Residue-level contacts at the interface:
Residue Q98 in the second protein contacts residue R202 in the first protein (closest heavy-atom distance 3.8 Å).
Residue Q98 in the second protein contacts residue F203 in the first protein (closest heavy-atom distance 4.3 Å).
Residue Q108 in the second protein is in contact with residue V205 in the first protein (closest heavy-atom distance 3.0 Å).
Residue V101 in the second protein interacts with residue V205 in the first protein (closest heavy-atom distance 3.7 Å).
Residue V104 in the second protein contacts residue V205 in the first protein (closest heavy-atom distance 3.6 Å).
Residue L94 in the second protein contacts residue F203 in the first protein (closest heavy-atom distance 4.3 Å).
Residue V104 in the second protein is in contact with residue L206 in the first protein (closest heavy-atom distance 4.6 Å).
Residue I100 in the second protein is in contact with residue L206 in the first protein (closest heavy-atom distance 4.0 Å).
Residue E97 in the second protein is in contact with residue L206 in the first protein (closest heavy-atom distance 3.9 Å).
Residue V101 in the second protein is in contact with residue F203 in the first protein (closest heavy-atom distance 4.2 Å).
Residue E97 in the second protein is in contact with residue F203 in the first protein (closest heavy-atom distance 4.5 Å).
Residue V101 in the second protein contacts residue R202 in the first protein (closest heavy-atom distance 3.6 Å).
Residue V101 in the second protein interacts with residue L206 in the first protein (closest heavy-atom distance 2.7 Å).

Sequence of the first protein:
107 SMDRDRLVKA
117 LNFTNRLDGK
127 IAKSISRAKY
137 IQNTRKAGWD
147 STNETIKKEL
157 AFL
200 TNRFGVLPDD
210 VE

Sequence of the second protein:
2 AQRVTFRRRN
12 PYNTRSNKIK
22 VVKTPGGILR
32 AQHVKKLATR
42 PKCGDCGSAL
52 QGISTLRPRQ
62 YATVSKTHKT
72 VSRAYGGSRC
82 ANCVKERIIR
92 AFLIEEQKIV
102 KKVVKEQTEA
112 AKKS

These two protein chains interact to form a complex.